This data describes a binding interaction between two proteins.

Sequence of the first protein:
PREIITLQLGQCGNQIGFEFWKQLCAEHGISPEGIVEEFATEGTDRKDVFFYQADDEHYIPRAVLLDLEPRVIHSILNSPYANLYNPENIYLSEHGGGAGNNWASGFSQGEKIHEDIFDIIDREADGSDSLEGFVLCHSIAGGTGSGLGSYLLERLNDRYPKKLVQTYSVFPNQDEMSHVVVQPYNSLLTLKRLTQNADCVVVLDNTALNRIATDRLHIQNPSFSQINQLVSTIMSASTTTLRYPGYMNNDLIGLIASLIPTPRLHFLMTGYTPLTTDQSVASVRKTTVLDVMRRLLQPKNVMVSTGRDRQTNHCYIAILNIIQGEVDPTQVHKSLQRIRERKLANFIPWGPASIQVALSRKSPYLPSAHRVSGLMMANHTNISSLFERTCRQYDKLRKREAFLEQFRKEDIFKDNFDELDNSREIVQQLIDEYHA

Contacts between the two chains:
Residue Y1489 in the second protein interacts with residue L337 in the first protein (closest heavy-atom distance 3.5 Å).
Residue H1496 in the second protein contacts residue P330 in the first protein (closest heavy-atom distance 3.7 Å).
Residue K1455 in the second protein interacts with residue K164 in the first protein (closest heavy-atom distance 3.6 Å).
Residue R1327 in the second protein interacts with residue R362 in the first protein (closest heavy-atom distance 3.4 Å).
Residue Y1622 in the second protein interacts with residue P353 in the first protein (closest heavy-atom distance 3.4 Å).
Residue H1477 in the second protein interacts with residue P262 in the first protein (closest heavy-atom distance 3.2 Å).
Residue H1477 in the second protein contacts residue I318 in the first protein (closest heavy-atom distance 3.6 Å).
Residue T1457 in the second protein interacts with residue P162 in the first protein (closest heavy-atom distance 3.7 Å).
Residue L1614 in the second protein contacts residue L337 in the first protein (closest heavy-atom distance 3.3 Å).
Residue A1463 in the second protein is in contact with residue R265 in the first protein (closest heavy-atom distance 3.4 Å).
Residue Q1339 in the second protein is in contact with residue R3 in the first protein (closest heavy-atom distance 3.0 Å).
Residue L1613 in the second protein interacts with residue R341 in the first protein (closest heavy-atom distance 2.9 Å).
Residue V1497 in the second protein contacts residue T331 in the first protein (closest heavy-atom distance 3.7 Å).
Residue H1481 in the second protein is in contact with residue A354 in the first protein (closest heavy-atom distance 3.4 Å).
Residue H1481 in the second protein interacts with residue I318 in the first protein (closest heavy-atom distance 3.3 Å).
Residue F1618 in the second protein contacts residue R341 in the first protein (closest heavy-atom distance 3.5 Å).
Residue M1332 in the second protein is in contact with residue Y248 in the first protein (closest heavy-atom distance 3.2 Å).
Residue H1481 in the second protein is in contact with residue S355 in the first protein (closest heavy-atom distance 2.6 Å).
Residue D1334 in the second protein interacts with residue R362 in the first protein (closest heavy-atom distance 3.8 Å).
Residue K1455 in the second protein contacts residue K163 in the first protein (closest heavy-atom distance 3.2 Å).
Residue Y1489 in the second protein contacts residue I356 in the first protein (closest heavy-atom distance 2.7 Å).
Residue R1456 in the second protein contacts residue D200 in the first protein (closest heavy-atom distance 3.4 Å).
Residue A1338 in the second protein contacts residue Y248 in the first protein (closest heavy-atom distance 3.6 Å).
Residue K1484 in the second protein interacts with residue Q357 in the first protein (closest heavy-atom distance 3.6 Å).
Residue R1456 in the second protein is in contact with residue N158 in the first protein (closest heavy-atom distance 2.8 Å).
Residue F1618 in the second protein contacts residue F348 in the first protein (closest heavy-atom distance 3.6 Å).
Residue Q1473 in the second protein is in contact with residue T263 in the first protein (closest heavy-atom distance 3.0 Å).
Residue R1470 in the second protein is in contact with residue E434 in the first protein (closest heavy-atom distance 3.0 Å).
Residue G1335 in the second protein contacts residue G247 in the first protein (closest heavy-atom distance 3.2 Å).
Residue T1457 in the second protein is in contact with residue D159 in the first protein (closest heavy-atom distance 3.3 Å).
Residue H1477 in the second protein interacts with residue W351 in the first protein (closest heavy-atom distance 3.3 Å).
Residue R1456 in the second protein contacts residue P162 in the first protein (closest heavy-atom distance 3.1 Å).
Residue G1335 in the second protein contacts residue Y248 in the first protein (closest heavy-atom distance 3.6 Å).
Residue K1484 in the second protein is in contact with residue S259 in the first protein (closest heavy-atom distance 3.8 Å).
Residue T1457 in the second protein interacts with residue N158 in the first protein (closest heavy-atom distance 3.3 Å).
Residue R1456 in the second protein contacts residue T196 in the first protein (closest heavy-atom distance 3.6 Å).
Residue F1618 in the second protein interacts with residue I356 in the first protein (closest heavy-atom distance 3.5 Å).
Residue R1456 in the second protein is in contact with residue Q197 in the first protein (closest heavy-atom distance 3.1 Å).
Residue Y1622 in the second protein contacts residue G352 in the first protein (closest heavy-atom distance 3.6 Å).
Residue K1455 in the second protein interacts with residue L165 in the first protein (closest heavy-atom distance 3.5 Å).
Residue E1610 in the second protein contacts residue Q338 in the first protein (closest heavy-atom distance 2.9 Å).
Residue Q1473 in the second protein is in contact with residue P262 in the first protein (closest heavy-atom distance 2.8 Å).
Residue L1376 in the second protein contacts residue D49 in the first protein (closest heavy-atom distance 3.3 Å).
Residue H1477 in the second protein interacts with residue Y435 in the first protein (closest heavy-atom distance 3.1 Å).
Residue K1441 in the second protein contacts residue Y248 in the first protein (closest heavy-atom distance 3.6 Å).
Residue Q1339 in the second protein interacts with residue D252 in the first protein (closest heavy-atom distance 2.9 Å).
Residue K1441 in the second protein contacts residue M249 in the first protein (closest heavy-atom distance 3.7 Å).
Residue L1614 in the second protein interacts with residue R341 in the first protein (closest heavy-atom distance 3.3 Å).
Residue H1496 in the second protein is in contact with residue L360 in the first protein (closest heavy-atom distance 3.4 Å).
Residue Y1622 in the second protein contacts residue I349 in the first protein (closest heavy-atom distance 3.2 Å).
Residue R1456 in the second protein interacts with residue A199 in the first protein (closest heavy-atom distance 3.7 Å).
Residue Y1469 in the second protein interacts with residue P264 in the first protein (closest heavy-atom distance 3.6 Å).
Residue Q1339 in the second protein interacts with residue N251 in the first protein (closest heavy-atom distance 2.8 Å).
Residue F1452 in the second protein interacts with residue I254 in the first protein (closest heavy-atom distance 3.5 Å).
Residue Q1487 in the second protein contacts residue M249 in the first protein (closest heavy-atom distance 3.2 Å).
Residue H1481 in the second protein contacts residue P353 in the first protein (closest heavy-atom distance 3.0 Å).
Residue L1474 in the second protein is in contact with residue W351 in the first protein (closest heavy-atom distance 3.6 Å).
Residue Y1621 in the second protein interacts with residue K344 in the first protein (closest heavy-atom distance 3.6 Å).
Residue N1617 in the second protein contacts residue R341 in the first protein (closest heavy-atom distance 3.5 Å).
Residue Q1473 in the second protein contacts residue P264 in the first protein (closest heavy-atom distance 3.7 Å).

Sequence of the second protein:
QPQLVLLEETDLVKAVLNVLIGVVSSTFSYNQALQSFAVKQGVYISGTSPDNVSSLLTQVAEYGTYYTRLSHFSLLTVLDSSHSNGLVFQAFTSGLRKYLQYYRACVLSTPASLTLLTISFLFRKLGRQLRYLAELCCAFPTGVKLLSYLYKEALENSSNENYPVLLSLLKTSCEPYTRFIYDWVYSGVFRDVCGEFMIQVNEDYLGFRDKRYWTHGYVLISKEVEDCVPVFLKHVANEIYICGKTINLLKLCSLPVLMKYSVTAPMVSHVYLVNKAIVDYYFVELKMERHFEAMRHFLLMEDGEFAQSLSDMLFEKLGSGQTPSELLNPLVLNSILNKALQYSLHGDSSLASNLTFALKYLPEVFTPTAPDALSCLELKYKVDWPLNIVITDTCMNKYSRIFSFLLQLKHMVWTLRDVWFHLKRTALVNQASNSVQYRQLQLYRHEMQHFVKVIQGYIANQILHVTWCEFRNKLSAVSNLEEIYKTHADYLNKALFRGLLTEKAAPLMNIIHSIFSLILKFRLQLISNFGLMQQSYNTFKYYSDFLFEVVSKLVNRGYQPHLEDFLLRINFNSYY